Sequence of the second protein:
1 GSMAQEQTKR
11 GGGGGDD

Sequence of the first protein:
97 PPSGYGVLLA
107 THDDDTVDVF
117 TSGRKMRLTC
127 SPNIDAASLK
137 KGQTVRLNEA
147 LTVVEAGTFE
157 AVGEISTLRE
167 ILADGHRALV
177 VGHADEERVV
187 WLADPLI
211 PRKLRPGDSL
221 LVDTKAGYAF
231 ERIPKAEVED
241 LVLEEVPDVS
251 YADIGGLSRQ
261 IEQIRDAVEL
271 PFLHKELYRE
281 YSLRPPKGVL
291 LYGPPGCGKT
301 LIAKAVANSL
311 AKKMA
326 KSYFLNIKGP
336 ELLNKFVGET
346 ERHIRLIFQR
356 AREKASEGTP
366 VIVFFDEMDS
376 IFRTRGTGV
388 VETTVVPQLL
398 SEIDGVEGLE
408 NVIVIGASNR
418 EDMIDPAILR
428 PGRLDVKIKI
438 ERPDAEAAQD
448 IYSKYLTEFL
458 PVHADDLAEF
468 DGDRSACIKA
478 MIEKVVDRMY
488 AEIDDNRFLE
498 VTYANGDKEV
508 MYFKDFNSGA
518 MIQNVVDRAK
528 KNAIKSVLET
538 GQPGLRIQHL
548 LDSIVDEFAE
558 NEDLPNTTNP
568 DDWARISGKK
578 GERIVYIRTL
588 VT

Interface contacts:
Residue H179 in the first protein interacts with residue D16 in the second protein (closest heavy-atom distance 4.9 Å).
Residue V384 in the first protein is in contact with residue A4 in the second protein (closest heavy-atom distance 4.7 Å).
Residue F341 in the first protein is in contact with residue G12 in the second protein (closest heavy-atom distance 4.2 Å).
Residue V342 in the first protein contacts residue G12 in the second protein (closest heavy-atom distance 3.6 Å).
Residue V384 in the first protein interacts with residue E6 in the second protein (closest heavy-atom distance 2.8 Å).
Residue K340 in the first protein contacts residue G12 in the second protein (closest heavy-atom distance 3.0 Å).
Residue H179 in the first protein is in contact with residue G14 in the second protein (closest heavy-atom distance 4.4 Å).
Residue K340 in the first protein is in contact with residue G11 in the second protein (closest heavy-atom distance 3.9 Å).

This data describes a binding interaction between two proteins.